Sequence of the second protein:
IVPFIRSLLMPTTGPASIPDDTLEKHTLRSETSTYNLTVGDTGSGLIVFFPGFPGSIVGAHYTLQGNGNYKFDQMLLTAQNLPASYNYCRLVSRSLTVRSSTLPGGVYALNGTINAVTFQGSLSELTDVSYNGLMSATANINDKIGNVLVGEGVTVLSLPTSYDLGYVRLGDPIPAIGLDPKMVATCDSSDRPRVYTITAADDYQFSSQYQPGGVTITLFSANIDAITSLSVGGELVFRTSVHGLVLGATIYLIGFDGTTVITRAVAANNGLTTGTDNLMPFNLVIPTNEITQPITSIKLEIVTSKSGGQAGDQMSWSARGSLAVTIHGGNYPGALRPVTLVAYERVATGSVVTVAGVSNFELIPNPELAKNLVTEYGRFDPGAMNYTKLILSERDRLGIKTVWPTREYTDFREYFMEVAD

Interface contacts:
Residue D31 in the second protein contacts residue D174 in the first protein (closest heavy-atom distance 2.6 Å).
Residue L33 in the second protein contacts residue L402 in the first protein (closest heavy-atom distance 3.1 Å).
Residue D31 in the second protein interacts with residue M395 in the first protein (closest heavy-atom distance 3.3 Å).
Residue N279 in the second protein contacts residue T286 in the first protein (closest heavy-atom distance 3.0 Å).
Residue G188 in the second protein contacts residue L229 in the first protein (closest heavy-atom distance 3.3 Å).
Residue V384 in the second protein interacts with residue N150 in the first protein (closest heavy-atom distance 3.1 Å).
Residue L33 in the second protein contacts residue Y173 in the first protein (closest heavy-atom distance 3.3 Å).
Residue L33 in the second protein interacts with residue P170 in the first protein (closest heavy-atom distance 3.4 Å).
Residue I187 in the second protein interacts with residue S231 in the first protein (closest heavy-atom distance 2.9 Å).
Residue Y387 in the second protein contacts residue P170 in the first protein (closest heavy-atom distance 2.6 Å).
Residue D174 in the second protein contacts residue D174 in the first protein (closest heavy-atom distance 3.1 Å).
Residue S200 in the second protein is in contact with residue P203 in the first protein (closest heavy-atom distance 2.7 Å).
Residue Y98 in the second protein interacts with residue R347 in the first protein (closest heavy-atom distance 3.3 Å).
Residue I187 in the second protein interacts with residue F230 in the first protein (closest heavy-atom distance 3.4 Å).
Residue A186 in the second protein contacts residue S231 in the first protein (closest heavy-atom distance 3.1 Å).
Residue G388 in the second protein is in contact with residue S403 in the first protein (closest heavy-atom distance 3.4 Å).
Residue D198 in the second protein interacts with residue V205 in the first protein (closest heavy-atom distance 2.8 Å).
Residue F390 in the second protein is in contact with residue S403 in the first protein (closest heavy-atom distance 2.9 Å).
Residue T196 in the second protein interacts with residue Y206 in the first protein (closest heavy-atom distance 3.2 Å).
Residue E378 in the second protein interacts with residue T137 in the first protein (closest heavy-atom distance 3.2 Å).
Residue N293 in the second protein contacts residue P291 in the first protein (closest heavy-atom distance 3.4 Å).
Residue A380 in the second protein interacts with residue A149 in the first protein (closest heavy-atom distance 3.3 Å).
Residue L189 in the second protein contacts residue L229 in the first protein (closest heavy-atom distance 2.8 Å).
Residue E34 in the second protein interacts with residue R347 in the first protein (closest heavy-atom distance 2.8 Å).
Residue A186 in the second protein contacts residue A232 in the first protein (closest heavy-atom distance 3.1 Å).
Residue D201 in the second protein interacts with residue R202 in the first protein (closest heavy-atom distance 2.4 Å).
Residue D190 in the second protein contacts residue D212 in the first protein (closest heavy-atom distance 2.5 Å).
Residue V194 in the second protein contacts residue T209 in the first protein (closest heavy-atom distance 2.6 Å).
Residue L33 in the second protein interacts with residue S172 in the first protein (closest heavy-atom distance 2.7 Å).
Residue Y98 in the second protein contacts residue N341 in the first protein (closest heavy-atom distance 3.1 Å).
Residue T196 in the second protein is in contact with residue T207 in the first protein (closest heavy-atom distance 2.9 Å).
Residue P185 in the second protein is in contact with residue N233 in the first protein (closest heavy-atom distance 2.8 Å).
Residue D31 in the second protein is in contact with residue D31 in the first protein (closest heavy-atom distance 2.8 Å).
Residue K192 in the second protein contacts residue T209 in the first protein (closest heavy-atom distance 3.1 Å).
Residue K381 in the second protein interacts with residue T137 in the first protein (closest heavy-atom distance 2.4 Å).
Residue V295 in the second protein is in contact with residue S332 in the first protein (closest heavy-atom distance 3.4 Å).
Residue E386 in the second protein is in contact with residue D406 in the first protein (closest heavy-atom distance 3.1 Å).
Residue M193 in the second protein interacts with residue T209 in the first protein (closest heavy-atom distance 2.9 Å).
Residue T32 in the second protein contacts residue S172 in the first protein (closest heavy-atom distance 3.3 Å).
Residue D31 in the second protein contacts residue Y173 in the first protein (closest heavy-atom distance 2.9 Å).
Residue T385 in the second protein interacts with residue N150 in the first protein (closest heavy-atom distance 2.7 Å).
Residue L33 in the second protein interacts with residue T171 in the first protein (closest heavy-atom distance 3.1 Å).
Residue T385 in the second protein interacts with residue Q130 in the first protein (closest heavy-atom distance 2.4 Å).
Residue K192 in the second protein contacts residue D212 in the first protein (closest heavy-atom distance 1.9 Å).
Residue S200 in the second protein is in contact with residue N341 in the first protein (closest heavy-atom distance 3.0 Å).
Residue P377 in the second protein is in contact with residue E135 in the first protein (closest heavy-atom distance 3.1 Å).
Residue P185 in the second protein interacts with residue A232 in the first protein (closest heavy-atom distance 3.4 Å).
Residue Y98 in the second protein contacts residue R204 in the first protein (closest heavy-atom distance 3.0 Å).
Residue L189 in the second protein interacts with residue I227 in the first protein (closest heavy-atom distance 3.4 Å).
Residue K35 in the second protein interacts with residue Q130 in the first protein (closest heavy-atom distance 3.2 Å).
Residue D201 in the second protein is in contact with residue N341 in the first protein (closest heavy-atom distance 3.1 Å).
Residue Y387 in the second protein interacts with residue L169 in the first protein (closest heavy-atom distance 3.2 Å).
Residue I184 in the second protein interacts with residue N233 in the first protein (closest heavy-atom distance 2.6 Å).
Residue D198 in the second protein interacts with residue T207 in the first protein (closest heavy-atom distance 2.5 Å).
Residue S200 in the second protein contacts residue V205 in the first protein (closest heavy-atom distance 3.3 Å).
Residue F390 in the second protein is in contact with residue K399 in the first protein (closest heavy-atom distance 3.4 Å).
Residue N293 in the second protein contacts residue G244 in the first protein (closest heavy-atom distance 3.3 Å).
Residue K381 in the second protein interacts with residue S146 in the first protein (closest heavy-atom distance 3.1 Å).
Residue E34 in the second protein interacts with residue T171 in the first protein (closest heavy-atom distance 2.6 Å).
Residue F390 in the second protein interacts with residue L400 in the first protein (closest heavy-atom distance 3.3 Å).

These two protein chains interact to form a complex.

Sequence of the first protein:
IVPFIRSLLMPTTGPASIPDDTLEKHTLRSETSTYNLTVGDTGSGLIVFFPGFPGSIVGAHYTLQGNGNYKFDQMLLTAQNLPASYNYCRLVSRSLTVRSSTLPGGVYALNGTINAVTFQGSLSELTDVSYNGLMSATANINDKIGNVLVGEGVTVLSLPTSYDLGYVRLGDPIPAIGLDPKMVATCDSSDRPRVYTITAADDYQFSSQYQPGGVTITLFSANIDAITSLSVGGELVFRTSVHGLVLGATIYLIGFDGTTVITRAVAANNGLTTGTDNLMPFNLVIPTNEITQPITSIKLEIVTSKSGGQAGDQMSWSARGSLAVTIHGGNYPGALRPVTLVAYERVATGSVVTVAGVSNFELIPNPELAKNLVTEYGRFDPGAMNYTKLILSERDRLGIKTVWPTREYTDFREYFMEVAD